Sequence of protein 2:
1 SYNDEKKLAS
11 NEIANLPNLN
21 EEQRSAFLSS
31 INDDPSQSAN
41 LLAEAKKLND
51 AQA

Sequence of protein 1:
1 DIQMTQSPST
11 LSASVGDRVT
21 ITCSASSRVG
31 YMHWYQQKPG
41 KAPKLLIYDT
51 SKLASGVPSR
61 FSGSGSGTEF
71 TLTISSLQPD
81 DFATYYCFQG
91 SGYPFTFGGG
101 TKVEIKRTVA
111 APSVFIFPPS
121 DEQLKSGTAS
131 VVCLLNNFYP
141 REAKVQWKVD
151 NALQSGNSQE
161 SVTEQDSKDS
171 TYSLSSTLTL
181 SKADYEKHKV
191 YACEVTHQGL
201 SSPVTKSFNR

Residue-level contacts at the interface:
Residue Y31 in protein 1 interacts with residue K7 in protein 2 (closest heavy-atom distance 3.7 Å).
Residue G92 in protein 1 is in contact with residue N3 in protein 2 (closest heavy-atom distance 3.7 Å).
Residue Y93 in protein 1 interacts with residue K6 in protein 2 (closest heavy-atom distance 4.4 Å).
Residue I2 in protein 1 is in contact with residue S1 in protein 2 (closest heavy-atom distance 4.8 Å).
Residue S91 in protein 1 is in contact with residue N3 in protein 2 (closest heavy-atom distance 3.0 Å).
Residue Y93 in protein 1 interacts with residue N3 in protein 2 (closest heavy-atom distance 3.5 Å).
Residue H33 in protein 1 interacts with residue K7 in protein 2 (closest heavy-atom distance 4.1 Å).
Residue G92 in protein 1 contacts residue S1 in protein 2 (closest heavy-atom distance 4.4 Å).
Residue Y31 in protein 1 contacts residue D4 in protein 2 (closest heavy-atom distance 3.5 Å).
Residue F95 in protein 1 is in contact with residue N3 in protein 2 (closest heavy-atom distance 3.5 Å).
Residue R28 in protein 1 is in contact with residue S1 in protein 2 (closest heavy-atom distance 4.4 Å).
Residue S91 in protein 1 interacts with residue S1 in protein 2 (closest heavy-atom distance 3.0 Å).
Residue D49 in protein 1 is in contact with residue K7 in protein 2 (closest heavy-atom distance 2.6 Å).
Residue G30 in protein 1 contacts residue D4 in protein 2 (closest heavy-atom distance 2.9 Å).
Residue V29 in protein 1 interacts with residue D4 in protein 2 (closest heavy-atom distance 4.0 Å).
Residue S91 in protein 1 contacts residue D4 in protein 2 (closest heavy-atom distance 2.7 Å).
Residue S91 in protein 1 contacts residue Y2 in protein 2 (closest heavy-atom distance 3.4 Å).
Residue G90 in protein 1 interacts with residue N3 in protein 2 (closest heavy-atom distance 2.9 Å).

These two protein chains interact to form a complex.